Residue-level contacts at the interface:
Residue Q80 in chain B is in contact with residue R13 in chain A (closest heavy-atom distance 3.2 Å).
Residue M59 in chain B is in contact with residue Q11 in chain A (closest heavy-atom distance 3.6 Å).
Residue M59 in chain B interacts with residue I8 in chain A (closest heavy-atom distance 4.3 Å).
Residue F56 in chain B interacts with residue L12 in chain A (closest heavy-atom distance 4.1 Å).
Residue A94 in chain B is in contact with residue L12 in chain A (closest heavy-atom distance 3.7 Å).
Residue V81 in chain B interacts with residue G9 in chain A (closest heavy-atom distance 4.3 Å).
Residue V81 in chain B contacts residue R13 in chain A (closest heavy-atom distance 2.8 Å).
Residue G90 in chain B interacts with residue A16 in chain A (closest heavy-atom distance 3.5 Å).
Residue S77 in chain B interacts with residue I8 in chain A (closest heavy-atom distance 3.6 Å).
Residue Y145 in chain B is in contact with residue N20 in chain A (closest heavy-atom distance 2.8 Å).
Residue L48 in chain B interacts with residue L19 in chain A (closest heavy-atom distance 4.1 Å).
Residue Y145 in chain B contacts residue L19 in chain A (closest heavy-atom distance 3.5 Å).
Residue D84 in chain B is in contact with residue R13 in chain A (closest heavy-atom distance 3.4 Å).
Residue L150 in chain B contacts residue L19 in chain A (closest heavy-atom distance 3.9 Å).
Residue M59 in chain B interacts with residue M15 in chain A (closest heavy-atom distance 4.6 Å).
Residue N88 in chain B interacts with residue N20 in chain A (closest heavy-atom distance 3.2 Å).
Residue L76 in chain B interacts with residue A5 in chain A (closest heavy-atom distance 3.6 Å).
Residue V149 in chain B contacts residue L19 in chain A (closest heavy-atom distance 3.5 Å).
Residue Q73 in chain B is in contact with residue A5 in chain A (closest heavy-atom distance 3.7 Å).
Residue S77 in chain B interacts with residue G9 in chain A (closest heavy-atom distance 4.0 Å).
Residue F98 in chain B interacts with residue L12 in chain A (closest heavy-atom distance 3.7 Å).
Residue F56 in chain B is in contact with residue M15 in chain A (closest heavy-atom distance 3.6 Å).
Residue F98 in chain B is in contact with residue I8 in chain A (closest heavy-atom distance 3.9 Å).
Residue V63 in chain B interacts with residue W4 in chain A (closest heavy-atom distance 3.5 Å).
Residue V81 in chain B interacts with residue L12 in chain A (closest heavy-atom distance 3.5 Å).
Residue V149 in chain B contacts residue Q22 in chain A (closest heavy-atom distance 3.2 Å).
Residue Q73 in chain B contacts residue Q3 in chain A (closest heavy-atom distance 3.0 Å).
Residue Q80 in chain B interacts with residue A5 in chain A (closest heavy-atom distance 3.8 Å).
Residue Q148 in chain B interacts with residue Y23 in chain A (closest heavy-atom distance 3.4 Å).
Residue T97 in chain B contacts residue M15 in chain A (closest heavy-atom distance 4.4 Å).
Residue G70 in chain B is in contact with residue W4 in chain A (closest heavy-atom distance 3.7 Å).
Residue K52 in chain B is in contact with residue M15 in chain A (closest heavy-atom distance 3.8 Å).
Residue L76 in chain B is in contact with residue Q3 in chain A (closest heavy-atom distance 4.3 Å).
Residue L74 in chain B interacts with residue W4 in chain A (closest heavy-atom distance 3.9 Å).
Residue L93 in chain B is in contact with residue L19 in chain A (closest heavy-atom distance 4.2 Å).
Residue A58 in chain B interacts with residue Q11 in chain A (closest heavy-atom distance 4.5 Å).
Residue G90 in chain B contacts residue L19 in chain A (closest heavy-atom distance 3.9 Å).
Residue L48 in chain B interacts with residue M15 in chain A (closest heavy-atom distance 3.9 Å).
Residue Y145 in chain B contacts residue Y23 in chain A (closest heavy-atom distance 3.9 Å).
Residue S82 in chain B interacts with residue R13 in chain A (closest heavy-atom distance 4.4 Å).
Residue M59 in chain B interacts with residue L12 in chain A (closest heavy-atom distance 3.8 Å).
Residue Q73 in chain B is in contact with residue W4 in chain A (closest heavy-atom distance 3.2 Å).
Residue R91 in chain B contacts residue R13 in chain A (closest heavy-atom distance 3.7 Å).
Residue L60 in chain B interacts with residue I8 in chain A (closest heavy-atom distance 3.8 Å).
Residue Q80 in chain B is in contact with residue R6 in chain A (closest heavy-atom distance 3.2 Å).
Residue Q80 in chain B interacts with residue G9 in chain A (closest heavy-atom distance 4.1 Å).
Residue S77 in chain B contacts residue L12 in chain A (closest heavy-atom distance 4.5 Å).
Residue S77 in chain B contacts residue W4 in chain A (closest heavy-atom distance 3.8 Å).
Residue V63 in chain B is in contact with residue I8 in chain A (closest heavy-atom distance 4.1 Å).
Residue K52 in chain B is in contact with residue L19 in chain A (closest heavy-atom distance 4.8 Å).
Residue G90 in chain B is in contact with residue N20 in chain A (closest heavy-atom distance 3.7 Å).
Residue V149 in chain B interacts with residue Y23 in chain A (closest heavy-atom distance 3.6 Å).
Residue A94 in chain B contacts residue M15 in chain A (closest heavy-atom distance 3.9 Å).
Residue G83 in chain B contacts residue R13 in chain A (closest heavy-atom distance 3.5 Å).
Residue N88 in chain B interacts with residue A16 in chain A (closest heavy-atom distance 4.5 Å).
Residue S77 in chain B contacts residue A5 in chain A (closest heavy-atom distance 3.4 Å).
Residue A94 in chain B is in contact with residue A16 in chain A (closest heavy-atom distance 4.5 Å).
Residue R64 in chain B contacts residue W4 in chain A (closest heavy-atom distance 4.1 Å).
Residue R91 in chain B interacts with residue A16 in chain A (closest heavy-atom distance 3.4 Å).
Residue F65 in chain B interacts with residue W4 in chain A (closest heavy-atom distance 4.2 Å).

Sequence of chain B:
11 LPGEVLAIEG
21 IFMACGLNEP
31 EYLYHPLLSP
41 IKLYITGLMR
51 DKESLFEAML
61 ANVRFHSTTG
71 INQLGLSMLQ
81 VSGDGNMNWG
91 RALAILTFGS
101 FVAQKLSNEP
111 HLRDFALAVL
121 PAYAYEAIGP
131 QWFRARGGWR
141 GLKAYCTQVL

The following describes two proteins that form a bound complex.

Sequence of chain A:
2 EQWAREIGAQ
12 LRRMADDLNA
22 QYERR